Residue-level contacts at the interface:
Residue Y328 in protein 1 contacts residue D332 in protein 2 (closest heavy-atom distance 4.2 Å).
Residue R359 in protein 1 is in contact with residue K283 in protein 2 (closest heavy-atom distance 2.8 Å).
Residue Q130 in protein 1 contacts residue W468 in protein 2 (closest heavy-atom distance 3.1 Å).
Residue V287 in protein 1 is in contact with residue M464 in protein 2 (closest heavy-atom distance 3.7 Å).
Residue P102 in protein 1 interacts with residue L226 in protein 2 (closest heavy-atom distance 3.4 Å).
Residue G104 in protein 1 interacts with residue R328 in protein 2 (closest heavy-atom distance 3.7 Å).
Residue I131 in protein 1 contacts residue V465 in protein 2 (closest heavy-atom distance 4.1 Å).
Residue D108 in protein 1 contacts residue T321 in protein 2 (closest heavy-atom distance 3.9 Å).
Residue T290 in protein 1 contacts residue M445 in protein 2 (closest heavy-atom distance 4.3 Å).
Residue K333 in protein 1 is in contact with residue S331 in protein 2 (closest heavy-atom distance 2.8 Å).
Residue N280 in protein 1 contacts residue M464 in protein 2 (closest heavy-atom distance 4.2 Å).
Residue R120 in protein 1 interacts with residue Y454 in protein 2 (closest heavy-atom distance 2.9 Å).
Residue T294 in protein 1 is in contact with residue L457 in protein 2 (closest heavy-atom distance 3.0 Å).
Residue N280 in protein 1 interacts with residue K438 in protein 2 (closest heavy-atom distance 3.1 Å).
Residue D109 in protein 1 interacts with residue T321 in protein 2 (closest heavy-atom distance 3.0 Å).
Residue A127 in protein 1 interacts with residue Q461 in protein 2 (closest heavy-atom distance 2.2 Å).
Residue R27 in protein 1 is in contact with residue R328 in protein 2 (closest heavy-atom distance 3.0 Å).
Residue D108 in protein 1 contacts residue L325 in protein 2 (closest heavy-atom distance 4.0 Å).
Residue L360 in protein 1 contacts residue L226 in protein 2 (closest heavy-atom distance 3.7 Å).
Residue T293 in protein 1 contacts residue R453 in protein 2 (closest heavy-atom distance 2.6 Å).
Residue R112 in protein 1 interacts with residue T321 in protein 2 (closest heavy-atom distance 4.3 Å).
Residue T290 in protein 1 is in contact with residue L457 in protein 2 (closest heavy-atom distance 3.5 Å).
Residue Y328 in protein 1 is in contact with residue R336 in protein 2 (closest heavy-atom distance 3.9 Å).
Residue A358 in protein 1 interacts with residue N234 in protein 2 (closest heavy-atom distance 3.8 Å).
Residue R359 in protein 1 contacts residue L226 in protein 2 (closest heavy-atom distance 3.9 Å).
Residue S105 in protein 1 contacts residue V278 in protein 2 (closest heavy-atom distance 3.6 Å).
Residue D28 in protein 1 contacts residue K283 in protein 2 (closest heavy-atom distance 3.8 Å).
Residue D283 in protein 1 interacts with residue K438 in protein 2 (closest heavy-atom distance 3.2 Å).
Residue I362 in protein 1 is in contact with residue S235 in protein 2 (closest heavy-atom distance 3.5 Å).
Residue S105 in protein 1 is in contact with residue K279 in protein 2 (closest heavy-atom distance 3.0 Å).
Residue S105 in protein 1 contacts residue I280 in protein 2 (closest heavy-atom distance 2.9 Å).
Residue R120 in protein 1 interacts with residue Q450 in protein 2 (closest heavy-atom distance 4.2 Å).
Residue D108 in protein 1 contacts residue R328 in protein 2 (closest heavy-atom distance 3.1 Å).
Residue Q123 in protein 1 contacts residue L458 in protein 2 (closest heavy-atom distance 3.3 Å).
Residue R359 in protein 1 contacts residue N234 in protein 2 (closest heavy-atom distance 3.5 Å).
Residue Q130 in protein 1 contacts residue V465 in protein 2 (closest heavy-atom distance 3.9 Å).
Residue D108 in protein 1 contacts residue S324 in protein 2 (closest heavy-atom distance 2.5 Å).
Residue G104 in protein 1 is in contact with residue I280 in protein 2 (closest heavy-atom distance 3.8 Å).
Residue R61 in protein 1 is in contact with residue S324 in protein 2 (closest heavy-atom distance 4.0 Å).
Residue Y328 in protein 1 is in contact with residue K329 in protein 2 (closest heavy-atom distance 3.4 Å).
Residue K333 in protein 1 contacts residue D332 in protein 2 (closest heavy-atom distance 4.3 Å).
Residue E24 in protein 1 interacts with residue E284 in protein 2 (closest heavy-atom distance 3.1 Å).
Residue I131 in protein 1 contacts residue M464 in protein 2 (closest heavy-atom distance 3.7 Å).
Residue I362 in protein 1 is in contact with residue N236 in protein 2 (closest heavy-atom distance 3.4 Å).
Residue Q123 in protein 1 interacts with residue Y454 in protein 2 (closest heavy-atom distance 3.1 Å).
Residue Q134 in protein 1 contacts residue W468 in protein 2 (closest heavy-atom distance 3.2 Å).
Residue A127 in protein 1 is in contact with residue V465 in protein 2 (closest heavy-atom distance 3.0 Å).
Residue I362 in protein 1 interacts with residue H237 in protein 2 (closest heavy-atom distance 4.3 Å).
Residue M124 in protein 1 interacts with residue L457 in protein 2 (closest heavy-atom distance 3.5 Å).
Residue R359 in protein 1 contacts residue S235 in protein 2 (closest heavy-atom distance 3.5 Å).
Residue Y328 in protein 1 interacts with residue S331 in protein 2 (closest heavy-atom distance 2.1 Å).
Residue D28 in protein 1 is in contact with residue I282 in protein 2 (closest heavy-atom distance 2.6 Å).
Residue I107 in protein 1 interacts with residue R328 in protein 2 (closest heavy-atom distance 3.4 Å).
Residue V133 in protein 1 interacts with residue W468 in protein 2 (closest heavy-atom distance 3.5 Å).
Residue D109 in protein 1 interacts with residue K279 in protein 2 (closest heavy-atom distance 3.0 Å).
Residue S105 in protein 1 contacts residue T281 in protein 2 (closest heavy-atom distance 4.2 Å).
Residue R61 in protein 1 contacts residue E327 in protein 2 (closest heavy-atom distance 2.4 Å).
Residue R359 in protein 1 is in contact with residue I240 in protein 2 (closest heavy-atom distance 3.3 Å).
Residue S105 in protein 1 interacts with residue R328 in protein 2 (closest heavy-atom distance 3.2 Å).
Residue T291 in protein 1 interacts with residue L457 in protein 2 (closest heavy-atom distance 3.8 Å).

Sequence of protein 2:
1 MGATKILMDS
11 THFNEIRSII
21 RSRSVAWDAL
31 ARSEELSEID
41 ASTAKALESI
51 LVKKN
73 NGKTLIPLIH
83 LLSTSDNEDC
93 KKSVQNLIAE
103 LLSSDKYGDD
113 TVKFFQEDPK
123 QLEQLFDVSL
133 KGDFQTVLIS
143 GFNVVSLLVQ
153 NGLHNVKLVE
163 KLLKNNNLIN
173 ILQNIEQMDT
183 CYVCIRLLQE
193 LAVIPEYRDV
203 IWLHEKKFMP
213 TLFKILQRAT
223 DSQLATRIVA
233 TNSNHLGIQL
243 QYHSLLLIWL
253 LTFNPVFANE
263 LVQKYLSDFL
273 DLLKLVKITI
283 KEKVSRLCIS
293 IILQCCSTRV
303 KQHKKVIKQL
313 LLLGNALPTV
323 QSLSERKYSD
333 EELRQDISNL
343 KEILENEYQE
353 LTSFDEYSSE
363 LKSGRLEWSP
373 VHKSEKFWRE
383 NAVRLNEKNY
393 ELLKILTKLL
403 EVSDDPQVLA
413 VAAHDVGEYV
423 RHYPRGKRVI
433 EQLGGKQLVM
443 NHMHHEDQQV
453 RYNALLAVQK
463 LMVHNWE

Sequence of protein 1:
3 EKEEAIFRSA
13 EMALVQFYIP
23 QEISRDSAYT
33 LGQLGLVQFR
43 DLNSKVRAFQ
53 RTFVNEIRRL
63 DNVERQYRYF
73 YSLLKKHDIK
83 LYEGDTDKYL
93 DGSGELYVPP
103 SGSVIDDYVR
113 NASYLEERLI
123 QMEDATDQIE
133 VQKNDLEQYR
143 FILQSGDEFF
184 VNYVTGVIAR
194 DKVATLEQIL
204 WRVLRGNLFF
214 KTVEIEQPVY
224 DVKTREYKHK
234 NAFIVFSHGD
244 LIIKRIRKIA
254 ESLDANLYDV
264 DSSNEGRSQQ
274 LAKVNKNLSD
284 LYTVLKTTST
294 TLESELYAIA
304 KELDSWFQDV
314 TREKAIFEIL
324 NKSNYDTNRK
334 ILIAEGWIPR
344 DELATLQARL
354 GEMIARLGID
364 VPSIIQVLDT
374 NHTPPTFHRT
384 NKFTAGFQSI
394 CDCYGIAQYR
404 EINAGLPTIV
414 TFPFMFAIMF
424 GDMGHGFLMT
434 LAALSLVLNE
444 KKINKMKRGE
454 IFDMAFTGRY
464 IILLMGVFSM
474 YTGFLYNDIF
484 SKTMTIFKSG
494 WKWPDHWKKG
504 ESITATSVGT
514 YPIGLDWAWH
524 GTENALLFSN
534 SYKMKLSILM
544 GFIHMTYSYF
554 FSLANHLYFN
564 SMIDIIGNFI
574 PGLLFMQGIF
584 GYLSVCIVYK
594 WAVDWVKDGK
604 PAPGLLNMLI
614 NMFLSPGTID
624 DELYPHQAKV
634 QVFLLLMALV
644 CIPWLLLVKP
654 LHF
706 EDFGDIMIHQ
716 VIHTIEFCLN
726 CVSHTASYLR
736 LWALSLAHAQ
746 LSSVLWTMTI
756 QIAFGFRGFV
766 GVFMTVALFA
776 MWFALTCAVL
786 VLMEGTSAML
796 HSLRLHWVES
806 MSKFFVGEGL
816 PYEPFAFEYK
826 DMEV

This data describes a binding interaction between two proteins.